Sequence of protein 2:
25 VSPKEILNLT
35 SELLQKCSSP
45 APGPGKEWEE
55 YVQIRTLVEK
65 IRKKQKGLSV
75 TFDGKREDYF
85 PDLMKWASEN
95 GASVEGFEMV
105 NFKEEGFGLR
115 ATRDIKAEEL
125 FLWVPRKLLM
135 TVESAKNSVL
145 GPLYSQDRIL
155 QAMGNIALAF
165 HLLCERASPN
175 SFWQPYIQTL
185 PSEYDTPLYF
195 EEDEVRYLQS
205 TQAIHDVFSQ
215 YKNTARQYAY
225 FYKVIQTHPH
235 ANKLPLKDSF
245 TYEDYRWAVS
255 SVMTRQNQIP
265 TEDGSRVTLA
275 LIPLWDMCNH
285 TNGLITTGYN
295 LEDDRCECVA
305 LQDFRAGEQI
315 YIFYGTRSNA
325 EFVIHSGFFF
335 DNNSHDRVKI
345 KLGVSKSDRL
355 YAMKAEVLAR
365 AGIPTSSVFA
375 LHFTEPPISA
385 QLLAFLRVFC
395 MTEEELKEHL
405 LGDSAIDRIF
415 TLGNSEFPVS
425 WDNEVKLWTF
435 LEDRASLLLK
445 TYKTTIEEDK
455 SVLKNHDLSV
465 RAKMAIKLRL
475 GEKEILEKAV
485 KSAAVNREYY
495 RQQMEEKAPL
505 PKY

This data describes a binding interaction between two proteins.

Sequence of protein 1:
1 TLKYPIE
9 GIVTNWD

Residue-level contacts at the interface:
Residue G268 in protein 2 interacts with residue Y4 in protein 1 (closest heavy-atom distance 3.9 Å).
Residue L295 in protein 2 is in contact with residue Y4 in protein 1 (closest heavy-atom distance 3.5 Å).
Residue E325 in protein 2 contacts residue V11 in protein 1 (closest heavy-atom distance 4.3 Å).
Residue I263 in protein 2 interacts with residue I6 in protein 1 (closest heavy-atom distance 4.2 Å).
Residue R321 in protein 2 interacts with residue I10 in protein 1 (closest heavy-atom distance 3.9 Å).
Residue C300 in protein 2 contacts residue I6 in protein 1 (closest heavy-atom distance 4.0 Å).
Residue P264 in protein 2 is in contact with residue Y4 in protein 1 (closest heavy-atom distance 3.7 Å).
Residue N159 in protein 2 interacts with residue W14 in protein 1 (closest heavy-atom distance 3.2 Å).
Residue R321 in protein 2 is in contact with residue G9 in protein 1 (closest heavy-atom distance 3.2 Å).
Residue I289 in protein 2 interacts with residue L2 in protein 1 (closest heavy-atom distance 3.8 Å).
Residue G319 in protein 2 interacts with residue E7 in protein 1 (closest heavy-atom distance 4.2 Å).
Residue T290 in protein 2 contacts residue L2 in protein 1 (closest heavy-atom distance 4.1 Å).
Residue Q221 in protein 2 interacts with residue W14 in protein 1 (closest heavy-atom distance 2.8 Å).
Residue G292 in protein 2 is in contact with residue P5 in protein 1 (closest heavy-atom distance 4.2 Å).
Residue M157 in protein 2 is in contact with residue N13 in protein 1 (closest heavy-atom distance 3.2 Å).
Residue Y318 in protein 2 contacts residue E7 in protein 1 (closest heavy-atom distance 3.2 Å).
Residue N261 in protein 2 interacts with residue I6 in protein 1 (closest heavy-atom distance 3.6 Å).
Residue N261 in protein 2 interacts with residue I10 in protein 1 (closest heavy-atom distance 4.1 Å).
Residue Q260 in protein 2 interacts with residue E7 in protein 1 (closest heavy-atom distance 3.8 Å).
Residue N217 in protein 2 is in contact with residue W14 in protein 1 (closest heavy-atom distance 3.6 Å).
Residue T258 in protein 2 contacts residue G9 in protein 1 (closest heavy-atom distance 4.3 Å).
Residue H329 in protein 2 is in contact with residue V11 in protein 1 (closest heavy-atom distance 3.7 Å).
Residue T291 in protein 2 contacts residue I6 in protein 1 (closest heavy-atom distance 2.8 Å).
Residue G292 in protein 2 interacts with residue L2 in protein 1 (closest heavy-atom distance 4.2 Å).
Residue Q260 in protein 2 contacts residue G9 in protein 1 (closest heavy-atom distance 2.8 Å).
Residue Y293 in protein 2 is in contact with residue I6 in protein 1 (closest heavy-atom distance 3.9 Å).
Residue H329 in protein 2 is in contact with residue T12 in protein 1 (closest heavy-atom distance 4.1 Å).
Residue R321 in protein 2 is in contact with residue V11 in protein 1 (closest heavy-atom distance 3.6 Å).
Residue V256 in protein 2 is in contact with residue W14 in protein 1 (closest heavy-atom distance 3.9 Å).
Residue N159 in protein 2 contacts residue N13 in protein 1 (closest heavy-atom distance 3.1 Å).
Residue N261 in protein 2 contacts residue E7 in protein 1 (closest heavy-atom distance 3.6 Å).
Residue M257 in protein 2 is in contact with residue W14 in protein 1 (closest heavy-atom distance 3.9 Å).
Residue Q262 in protein 2 is in contact with residue I10 in protein 1 (closest heavy-atom distance 3.8 Å).
Residue G292 in protein 2 is in contact with residue I6 in protein 1 (closest heavy-atom distance 3.7 Å).
Residue I289 in protein 2 is in contact with residue I6 in protein 1 (closest heavy-atom distance 3.9 Å).
Residue W279 in protein 2 contacts residue I6 in protein 1 (closest heavy-atom distance 3.7 Å).
Residue N217 in protein 2 contacts residue D15 in protein 1 (closest heavy-atom distance 2.8 Å).
Residue Q260 in protein 2 is in contact with residue I10 in protein 1 (closest heavy-atom distance 3.4 Å).
Residue M257 in protein 2 is in contact with residue G9 in protein 1 (closest heavy-atom distance 4.1 Å).
Residue T291 in protein 2 contacts residue Y4 in protein 1 (closest heavy-atom distance 4.3 Å).
Residue R321 in protein 2 is in contact with residue E7 in protein 1 (closest heavy-atom distance 3.0 Å).
Residue G292 in protein 2 is in contact with residue Y4 in protein 1 (closest heavy-atom distance 3.2 Å).
Residue N159 in protein 2 contacts residue T12 in protein 1 (closest heavy-atom distance 2.8 Å).
Residue R259 in protein 2 contacts residue G9 in protein 1 (closest heavy-atom distance 4.3 Å).
Residue Q260 in protein 2 is in contact with residue T12 in protein 1 (closest heavy-atom distance 3.1 Å).
Residue N261 in protein 2 interacts with residue G9 in protein 1 (closest heavy-atom distance 4.0 Å).
Residue L273 in protein 2 interacts with residue T12 in protein 1 (closest heavy-atom distance 4.1 Å).
Residue R220 in protein 2 contacts residue D15 in protein 1 (closest heavy-atom distance 4.2 Å).
Residue M157 in protein 2 is in contact with residue D15 in protein 1 (closest heavy-atom distance 3.8 Å).
Residue V253 in protein 2 interacts with residue W14 in protein 1 (closest heavy-atom distance 3.8 Å).
Residue Q260 in protein 2 interacts with residue W14 in protein 1 (closest heavy-atom distance 3.9 Å).
Residue M157 in protein 2 contacts residue W14 in protein 1 (closest heavy-atom distance 3.8 Å).
Residue T291 in protein 2 contacts residue L2 in protein 1 (closest heavy-atom distance 3.6 Å).
Residue T291 in protein 2 is in contact with residue P5 in protein 1 (closest heavy-atom distance 3.5 Å).
Residue I289 in protein 2 contacts residue P5 in protein 1 (closest heavy-atom distance 4.0 Å).
Residue Y293 in protein 2 interacts with residue Y4 in protein 1 (closest heavy-atom distance 3.0 Å).
Residue I289 in protein 2 contacts residue E7 in protein 1 (closest heavy-atom distance 4.3 Å).
Residue I160 in protein 2 interacts with residue W14 in protein 1 (closest heavy-atom distance 3.8 Å).
Residue I276 in protein 2 is in contact with residue I6 in protein 1 (closest heavy-atom distance 4.2 Å).
Residue Q262 in protein 2 contacts residue I6 in protein 1 (closest heavy-atom distance 4.2 Å).